Residue-level contacts at the interface:
Residue R393 in chain A is in contact with residue D42 in chain B (closest heavy-atom distance 4.0 Å).
Residue Y384 in chain A interacts with residue D34 in chain B (closest heavy-atom distance 2.6 Å).
Residue V409 in chain A contacts residue V38 in chain B (closest heavy-atom distance 3.7 Å).
Residue A405 in chain A contacts residue R37 in chain B (closest heavy-atom distance 4.4 Å).
Residue D174 in chain A interacts with residue Y35 in chain B (closest heavy-atom distance 3.5 Å).
Residue K396 in chain A is in contact with residue E41 in chain B (closest heavy-atom distance 3.9 Å).
Residue R410 in chain A is in contact with residue D34 in chain B (closest heavy-atom distance 4.2 Å).
Residue Y403 in chain A is in contact with residue M40 in chain B (closest heavy-atom distance 4.2 Å).
Residue I412 in chain A contacts residue Y33 in chain B (closest heavy-atom distance 4.7 Å).
Residue V409 in chain A interacts with residue Y35 in chain B (closest heavy-atom distance 3.3 Å).
Residue F172 in chain A is in contact with residue Y35 in chain B (closest heavy-atom distance 3.6 Å).
Residue N308 in chain A interacts with residue Y33 in chain B (closest heavy-atom distance 2.4 Å).
Residue K396 in chain A contacts residue M40 in chain B (closest heavy-atom distance 3.5 Å).
Residue Y394 in chain A is in contact with residue M40 in chain B (closest heavy-atom distance 3.7 Å).
Residue V409 in chain A is in contact with residue D34 in chain B (closest heavy-atom distance 4.8 Å).
Residue L395 in chain A contacts residue P39 in chain B (closest heavy-atom distance 3.9 Å).
Residue Y384 in chain A contacts residue Y35 in chain B (closest heavy-atom distance 4.5 Å).
Residue R410 in chain A is in contact with residue Y33 in chain B (closest heavy-atom distance 3.5 Å).
Residue P383 in chain A is in contact with residue Y33 in chain B (closest heavy-atom distance 3.7 Å).
Residue L173 in chain A contacts residue Y35 in chain B (closest heavy-atom distance 4.0 Å).
Residue R410 in chain A is in contact with residue T31 in chain B (closest heavy-atom distance 4.7 Å).
Residue W408 in chain A interacts with residue R37 in chain B (closest heavy-atom distance 3.6 Å).
Residue P407 in chain A interacts with residue V38 in chain B (closest heavy-atom distance 3.5 Å).
Residue L406 in chain A contacts residue R37 in chain B (closest heavy-atom distance 3.8 Å).
Residue W408 in chain A interacts with residue C36 in chain B (closest heavy-atom distance 3.5 Å).
Residue V409 in chain A contacts residue C36 in chain B (closest heavy-atom distance 2.8 Å).
Residue W408 in chain A interacts with residue Y35 in chain B (closest heavy-atom distance 3.6 Å).
Residue R201 in chain A contacts residue Y35 in chain B (closest heavy-atom distance 4.4 Å).
Residue Q404 in chain A is in contact with residue M40 in chain B (closest heavy-atom distance 4.2 Å).
Residue Y384 in chain A is in contact with residue Y33 in chain B (closest heavy-atom distance 3.9 Å).
Residue Y394 in chain A contacts residue E41 in chain B (closest heavy-atom distance 3.6 Å).
Residue R393 in chain A is in contact with residue V38 in chain B (closest heavy-atom distance 4.5 Å).
Residue E381 in chain A contacts residue Y33 in chain B (closest heavy-atom distance 4.2 Å).
Residue V392 in chain A contacts residue V38 in chain B (closest heavy-atom distance 4.2 Å).
Residue R393 in chain A interacts with residue P39 in chain B (closest heavy-atom distance 3.7 Å).
Residue L395 in chain A interacts with residue M40 in chain B (closest heavy-atom distance 3.3 Å).
Residue P407 in chain A is in contact with residue R37 in chain B (closest heavy-atom distance 3.9 Å).
Residue Y384 in chain A interacts with residue C36 in chain B (closest heavy-atom distance 4.6 Å).
Residue P407 in chain A is in contact with residue C36 in chain B (closest heavy-atom distance 4.1 Å).
Residue Y394 in chain A is in contact with residue D42 in chain B (closest heavy-atom distance 3.6 Å).
Residue I397 in chain A contacts residue M40 in chain B (closest heavy-atom distance 3.7 Å).
Residue Y394 in chain A is in contact with residue P39 in chain B (closest heavy-atom distance 3.5 Å).
Residue R410 in chain A contacts residue Y35 in chain B (closest heavy-atom distance 2.8 Å).

The following describes two proteins that form a bound complex.

Sequence of chain B:
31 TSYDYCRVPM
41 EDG

Sequence of chain A:
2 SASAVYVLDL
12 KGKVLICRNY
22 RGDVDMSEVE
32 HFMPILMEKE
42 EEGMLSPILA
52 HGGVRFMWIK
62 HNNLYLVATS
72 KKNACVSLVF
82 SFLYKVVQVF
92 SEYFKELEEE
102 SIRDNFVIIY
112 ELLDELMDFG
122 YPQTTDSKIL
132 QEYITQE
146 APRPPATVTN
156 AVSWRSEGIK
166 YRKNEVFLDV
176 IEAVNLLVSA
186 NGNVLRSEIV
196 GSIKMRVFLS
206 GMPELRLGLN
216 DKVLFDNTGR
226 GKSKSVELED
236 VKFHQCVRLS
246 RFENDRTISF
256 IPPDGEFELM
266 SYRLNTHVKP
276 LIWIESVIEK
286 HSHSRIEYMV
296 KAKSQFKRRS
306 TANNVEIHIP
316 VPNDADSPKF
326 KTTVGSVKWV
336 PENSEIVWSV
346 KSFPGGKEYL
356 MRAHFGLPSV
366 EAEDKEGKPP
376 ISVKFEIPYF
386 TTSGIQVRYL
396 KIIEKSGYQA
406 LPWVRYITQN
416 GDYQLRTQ